Sequence of the second protein:
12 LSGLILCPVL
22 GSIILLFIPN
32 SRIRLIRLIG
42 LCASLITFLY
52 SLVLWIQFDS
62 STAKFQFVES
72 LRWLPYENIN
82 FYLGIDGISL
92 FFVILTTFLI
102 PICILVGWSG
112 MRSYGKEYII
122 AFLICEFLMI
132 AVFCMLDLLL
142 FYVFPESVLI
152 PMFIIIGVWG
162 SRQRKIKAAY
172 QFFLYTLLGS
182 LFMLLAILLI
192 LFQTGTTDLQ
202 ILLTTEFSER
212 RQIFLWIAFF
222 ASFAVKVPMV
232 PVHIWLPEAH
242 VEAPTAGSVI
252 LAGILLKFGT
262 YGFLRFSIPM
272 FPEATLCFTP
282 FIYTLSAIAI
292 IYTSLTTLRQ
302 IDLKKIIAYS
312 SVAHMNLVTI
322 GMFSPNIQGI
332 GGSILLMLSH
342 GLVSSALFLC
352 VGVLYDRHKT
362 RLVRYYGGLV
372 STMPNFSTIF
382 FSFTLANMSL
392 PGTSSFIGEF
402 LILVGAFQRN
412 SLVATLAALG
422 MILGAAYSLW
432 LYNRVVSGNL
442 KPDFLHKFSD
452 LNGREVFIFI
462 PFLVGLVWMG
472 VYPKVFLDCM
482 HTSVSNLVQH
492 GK

Sequence of the first protein:
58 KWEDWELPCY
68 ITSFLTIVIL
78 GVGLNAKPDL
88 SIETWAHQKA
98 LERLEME

Residue-level contacts at the interface:
Residue I57 in the second protein contacts residue L81 in the first protein (closest heavy-atom distance 4.8 Å).
Residue S62 in the second protein interacts with residue S88 in the first protein (closest heavy-atom distance 3.4 Å).
Residue D479 in the second protein contacts residue I89 in the first protein (closest heavy-atom distance 5.0 Å).
Residue S486 in the second protein contacts residue I89 in the first protein (closest heavy-atom distance 4.3 Å).
Residue R35 in the second protein contacts residue C66 in the first protein (closest heavy-atom distance 4.7 Å).
Residue W109 in the second protein interacts with residue Y67 in the first protein (closest heavy-atom distance 3.3 Å).
Residue I57 in the second protein interacts with residue G80 in the first protein (closest heavy-atom distance 4.9 Å).
Residue I57 in the second protein contacts residue A83 in the first protein (closest heavy-atom distance 3.7 Å).
Residue F458 in the second protein contacts residue S70 in the first protein (closest heavy-atom distance 3.3 Å).
Residue H482 in the second protein contacts residue I89 in the first protein (closest heavy-atom distance 4.1 Å).
Residue W109 in the second protein is in contact with residue S70 in the first protein (closest heavy-atom distance 4.5 Å).
Residue L46 in the second protein contacts residue T69 in the first protein (closest heavy-atom distance 3.5 Å).
Residue F458 in the second protein contacts residue F71 in the first protein (closest heavy-atom distance 3.4 Å).
Residue V476 in the second protein interacts with residue N82 in the first protein (closest heavy-atom distance 4.3 Å).
Residue L42 in the second protein interacts with residue C66 in the first protein (closest heavy-atom distance 4.8 Å).
Residue D60 in the second protein is in contact with residue L87 in the first protein (closest heavy-atom distance 2.9 Å).
Residue R38 in the second protein is in contact with residue P65 in the first protein (closest heavy-atom distance 3.9 Å).
Residue W109 in the second protein contacts residue P65 in the first protein (closest heavy-atom distance 3.3 Å).
Residue S61 in the second protein is in contact with residue L87 in the first protein (closest heavy-atom distance 3.2 Å).
Residue S61 in the second protein is in contact with residue I89 in the first protein (closest heavy-atom distance 3.5 Å).
Residue F49 in the second protein contacts residue T73 in the first protein (closest heavy-atom distance 4.4 Å).
Residue S61 in the second protein interacts with residue S88 in the first protein (closest heavy-atom distance 3.6 Å).
Residue L46 in the second protein interacts with residue S70 in the first protein (closest heavy-atom distance 4.0 Å).
Residue F59 in the second protein interacts with residue P85 in the first protein (closest heavy-atom distance 4.4 Å).
Residue L42 in the second protein interacts with residue S70 in the first protein (closest heavy-atom distance 4.0 Å).
Residue D479 in the second protein contacts residue S88 in the first protein (closest heavy-atom distance 2.5 Å).
Residue S62 in the second protein contacts residue I89 in the first protein (closest heavy-atom distance 4.4 Å).
Residue L42 in the second protein contacts residue T69 in the first protein (closest heavy-atom distance 3.6 Å).
Residue L53 in the second protein contacts residue L77 in the first protein (closest heavy-atom distance 4.1 Å).
Residue I461 in the second protein is in contact with residue I74 in the first protein (closest heavy-atom distance 4.5 Å).
Residue L106 in the second protein is in contact with residue S70 in the first protein (closest heavy-atom distance 3.8 Å).
Residue T483 in the second protein contacts residue I89 in the first protein (closest heavy-atom distance 3.7 Å).
Residue F458 in the second protein interacts with residue I74 in the first protein (closest heavy-atom distance 3.4 Å).
Residue W109 in the second protein interacts with residue T69 in the first protein (closest heavy-atom distance 4.9 Å).
Residue L50 in the second protein is in contact with residue L77 in the first protein (closest heavy-atom distance 4.9 Å).
Residue S61 in the second protein interacts with residue D86 in the first protein (closest heavy-atom distance 5.0 Å).
Residue L46 in the second protein contacts residue T73 in the first protein (closest heavy-atom distance 3.1 Å).
Residue S62 in the second protein is in contact with residue L87 in the first protein (closest heavy-atom distance 2.5 Å).
Residue L50 in the second protein interacts with residue I76 in the first protein (closest heavy-atom distance 3.5 Å).
Residue I57 in the second protein contacts residue P85 in the first protein (closest heavy-atom distance 4.8 Å).
Residue F49 in the second protein is in contact with residue L77 in the first protein (closest heavy-atom distance 3.3 Å).
Residue W109 in the second protein interacts with residue C66 in the first protein (closest heavy-atom distance 3.2 Å).
Residue L39 in the second protein interacts with residue T69 in the first protein (closest heavy-atom distance 4.4 Å).
Residue D479 in the second protein interacts with residue E90 in the first protein (closest heavy-atom distance 4.8 Å).
Residue K475 in the second protein contacts residue E90 in the first protein (closest heavy-atom distance 4.8 Å).
Residue D60 in the second protein is in contact with residue S88 in the first protein (closest heavy-atom distance 5.0 Å).
Residue C43 in the second protein is in contact with residue T69 in the first protein (closest heavy-atom distance 3.5 Å).
Residue L39 in the second protein is in contact with residue C66 in the first protein (closest heavy-atom distance 4.6 Å).

This data describes a binding interaction between two proteins.